Sequence of chain B:
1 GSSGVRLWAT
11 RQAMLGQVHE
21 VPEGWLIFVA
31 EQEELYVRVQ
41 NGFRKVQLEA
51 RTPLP

These two protein chains interact to form a complex.

Contacts between the two chains:
Residue F43 in chain B interacts with residue L54 in chain A (closest heavy-atom distance 4.7 Å).
Residue R38 in chain B interacts with residue F28 in chain A (closest heavy-atom distance 3.9 Å).
Residue V37 in chain B is in contact with residue L35 in chain A (closest heavy-atom distance 3.8 Å).
Residue H19 in chain B contacts residue P55 in chain A (closest heavy-atom distance 3.1 Å).
Residue K45 in chain B interacts with residue Q47 in chain A (closest heavy-atom distance 4.6 Å).
Residue S2 in chain B is in contact with residue V5 in chain A (closest heavy-atom distance 3.6 Å).
Residue V46 in chain B interacts with residue Q47 in chain A (closest heavy-atom distance 3.5 Å).
Residue R44 in chain B is in contact with residue E33 in chain A (closest heavy-atom distance 3.5 Å).
Residue E23 in chain B interacts with residue A30 in chain A (closest heavy-atom distance 3.5 Å).
Residue R38 in chain B is in contact with residue L54 in chain A (closest heavy-atom distance 3.1 Å).
Residue G1 in chain B interacts with residue V5 in chain A (closest heavy-atom distance 4.7 Å).
Residue F43 in chain B interacts with residue R51 in chain A (closest heavy-atom distance 3.5 Å).
Residue G42 in chain B interacts with residue L54 in chain A (closest heavy-atom distance 3.3 Å).
Residue K45 in chain B contacts residue L48 in chain A (closest heavy-atom distance 3.6 Å).
Residue Q40 in chain B interacts with residue E33 in chain A (closest heavy-atom distance 3.3 Å).
Residue L26 in chain B contacts residue L35 in chain A (closest heavy-atom distance 3.5 Å).
Residue V37 in chain B interacts with residue F28 in chain A (closest heavy-atom distance 4.6 Å).
Residue H19 in chain B contacts residue L54 in chain A (closest heavy-atom distance 3.6 Å).
Residue Q47 in chain B contacts residue Q47 in chain A (closest heavy-atom distance 2.9 Å).
Residue N41 in chain B contacts residue R51 in chain A (closest heavy-atom distance 3.0 Å).
Residue G4 in chain B contacts residue V5 in chain A (closest heavy-atom distance 4.5 Å).
Residue S2 in chain B contacts residue R6 in chain A (closest heavy-atom distance 4.6 Å).
Residue V18 in chain B is in contact with residue L54 in chain A (closest heavy-atom distance 3.4 Å).
Residue Q47 in chain B contacts residue E49 in chain A (closest heavy-atom distance 3.8 Å).
Residue F43 in chain B contacts residue A50 in chain A (closest heavy-atom distance 4.4 Å).
Residue K45 in chain B interacts with residue E49 in chain A (closest heavy-atom distance 3.0 Å).
Residue Q40 in chain B interacts with residue A30 in chain A (closest heavy-atom distance 3.1 Å).
Residue N41 in chain B contacts residue L54 in chain A (closest heavy-atom distance 4.0 Å).
Residue Q40 in chain B interacts with residue E31 in chain A (closest heavy-atom distance 3.3 Å).
Residue G24 in chain B is in contact with residue L7 in chain A (closest heavy-atom distance 3.4 Å).
Residue F43 in chain B is in contact with residue T52 in chain A (closest heavy-atom distance 2.6 Å).
Residue L26 in chain B contacts residue V5 in chain A (closest heavy-atom distance 3.7 Å).
Residue G42 in chain B interacts with residue P53 in chain A (closest heavy-atom distance 4.1 Å).
Residue E23 in chain B interacts with residue F28 in chain A (closest heavy-atom distance 3.9 Å).
Residue V46 in chain B is in contact with residue L48 in chain A (closest heavy-atom distance 3.2 Å).
Residue S2 in chain B contacts residue L7 in chain A (closest heavy-atom distance 3.0 Å).
Residue G42 in chain B interacts with residue R51 in chain A (closest heavy-atom distance 3.9 Å).
Residue E23 in chain B is in contact with residue L7 in chain A (closest heavy-atom distance 3.8 Å).
Residue S3 in chain B is in contact with residue L7 in chain A (closest heavy-atom distance 3.9 Å).
Residue N41 in chain B is in contact with residue P53 in chain A (closest heavy-atom distance 4.5 Å).
Residue V46 in chain B interacts with residue V46 in chain A (closest heavy-atom distance 3.6 Å).
Residue G1 in chain B contacts residue L7 in chain A (closest heavy-atom distance 3.7 Å).
Residue R44 in chain B is in contact with residue A50 in chain A (closest heavy-atom distance 4.1 Å).
Residue Q40 in chain B is in contact with residue R51 in chain A (closest heavy-atom distance 3.7 Å).
Residue V39 in chain B contacts residue F28 in chain A (closest heavy-atom distance 4.0 Å).
Residue R44 in chain B is in contact with residue L48 in chain A (closest heavy-atom distance 2.7 Å).
Residue N41 in chain B interacts with residue P55 in chain A (closest heavy-atom distance 4.7 Å).
Residue V39 in chain B is in contact with residue E33 in chain A (closest heavy-atom distance 3.5 Å).
Residue G42 in chain B interacts with residue T52 in chain A (closest heavy-atom distance 3.1 Å).
Residue G1 in chain B contacts residue R6 in chain A (closest heavy-atom distance 3.7 Å).
Residue N41 in chain B interacts with residue T52 in chain A (closest heavy-atom distance 4.2 Å).
Residue G24 in chain B contacts residue V5 in chain A (closest heavy-atom distance 4.0 Å).
Residue S3 in chain B contacts residue V5 in chain A (closest heavy-atom distance 3.0 Å).
Residue V37 in chain B interacts with residue L48 in chain A (closest heavy-atom distance 3.5 Å).
Residue R44 in chain B interacts with residue E49 in chain A (closest heavy-atom distance 3.0 Å).
Residue G24 in chain B is in contact with residue F28 in chain A (closest heavy-atom distance 3.0 Å).
Residue Q47 in chain B interacts with residue L48 in chain A (closest heavy-atom distance 3.7 Å).
Residue V39 in chain B interacts with residue R51 in chain A (closest heavy-atom distance 3.4 Å).
Residue R44 in chain B interacts with residue R51 in chain A (closest heavy-atom distance 3.5 Å).
Residue F43 in chain B contacts residue P53 in chain A (closest heavy-atom distance 3.9 Å).

Sequence of chain A:
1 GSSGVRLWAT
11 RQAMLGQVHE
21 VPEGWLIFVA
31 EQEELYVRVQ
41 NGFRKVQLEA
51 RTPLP